Sequence of chain A:
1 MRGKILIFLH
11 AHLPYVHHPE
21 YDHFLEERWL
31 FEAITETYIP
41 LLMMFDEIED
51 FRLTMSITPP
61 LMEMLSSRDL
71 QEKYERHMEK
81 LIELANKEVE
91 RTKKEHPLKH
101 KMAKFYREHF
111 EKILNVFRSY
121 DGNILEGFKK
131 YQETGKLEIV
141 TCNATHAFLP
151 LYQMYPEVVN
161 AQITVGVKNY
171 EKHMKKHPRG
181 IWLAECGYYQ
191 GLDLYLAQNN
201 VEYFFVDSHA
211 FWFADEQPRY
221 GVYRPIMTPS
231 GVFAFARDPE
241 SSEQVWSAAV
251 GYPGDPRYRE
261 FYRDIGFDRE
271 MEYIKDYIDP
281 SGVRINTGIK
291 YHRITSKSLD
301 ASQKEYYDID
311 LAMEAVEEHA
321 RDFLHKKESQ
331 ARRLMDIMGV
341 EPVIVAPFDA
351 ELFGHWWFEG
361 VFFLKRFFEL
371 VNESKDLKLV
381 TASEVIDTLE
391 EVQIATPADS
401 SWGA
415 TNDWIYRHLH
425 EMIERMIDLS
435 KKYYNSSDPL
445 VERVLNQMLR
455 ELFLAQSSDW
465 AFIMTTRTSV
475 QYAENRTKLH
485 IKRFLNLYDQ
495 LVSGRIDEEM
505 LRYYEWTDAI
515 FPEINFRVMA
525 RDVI

Contacts between the two chains:
Residue S400 in chain B contacts residue Q244 in chain A (closest heavy-atom distance 3.3 Å).
Residue Q217 in chain B is in contact with residue R333 in chain A (closest heavy-atom distance 3.3 Å).
Residue L299 in chain B is in contact with residue Y152 in chain A (closest heavy-atom distance 3.6 Å).
Residue H209 in chain B is in contact with residue S242 in chain A (closest heavy-atom distance 4.3 Å).
Residue Y152 in chain B is in contact with residue L299 in chain A (closest heavy-atom distance 3.6 Å).
Residue F213 in chain B interacts with residue V245 in chain A (closest heavy-atom distance 3.9 Å).
Residue M154 in chain B interacts with residue K297 in chain A (closest heavy-atom distance 3.9 Å).
Residue K326 in chain B is in contact with residue F213 in chain A (closest heavy-atom distance 3.6 Å).
Residue W212 in chain B interacts with residue E240 in chain A (closest heavy-atom distance 3.6 Å).
Residue M154 in chain B interacts with residue S296 in chain A (closest heavy-atom distance 3.7 Å).
Residue D300 in chain B contacts residue H424 in chain A (closest heavy-atom distance 3.4 Å).
Residue V250 in chain B interacts with residue D399 in chain A (closest heavy-atom distance 3.7 Å).
Residue S242 in chain B interacts with residue H209 in chain A (closest heavy-atom distance 4.3 Å).
Residue H424 in chain B is in contact with residue L299 in chain A (closest heavy-atom distance 3.9 Å).
Residue Q217 in chain B is in contact with residue E240 in chain A (closest heavy-atom distance 2.9 Å).
Residue Y420 in chain B is in contact with residue L299 in chain A (closest heavy-atom distance 3.8 Å).
Residue D399 in chain B contacts residue V250 in chain A (closest heavy-atom distance 3.7 Å).
Residue H209 in chain B contacts residue V245 in chain A (closest heavy-atom distance 3.9 Å).
Residue M154 in chain B is in contact with residue S298 in chain A (closest heavy-atom distance 3.5 Å).
Residue Q244 in chain B contacts residue S400 in chain A (closest heavy-atom distance 3.3 Å).
Residue H424 in chain B contacts residue D300 in chain A (closest heavy-atom distance 3.4 Å).
Residue Q244 in chain B interacts with residue D207 in chain A (closest heavy-atom distance 2.7 Å).
Residue H209 in chain B interacts with residue Q244 in chain A (closest heavy-atom distance 3.5 Å).
Residue S298 in chain B interacts with residue M154 in chain A (closest heavy-atom distance 3.5 Å).
Residue L151 in chain B is in contact with residue L299 in chain A (closest heavy-atom distance 3.8 Å).
Residue S401 in chain B is in contact with residue Q244 in chain A (closest heavy-atom distance 2.8 Å).
Residue Y155 in chain B is in contact with residue L299 in chain A (closest heavy-atom distance 2.9 Å).
Residue W212 in chain B contacts residue P239 in chain A (closest heavy-atom distance 3.1 Å).
Residue S298 in chain B interacts with residue H424 in chain A (closest heavy-atom distance 4.0 Å).
Residue S400 in chain B interacts with residue V250 in chain A (closest heavy-atom distance 3.8 Å).
Residue V245 in chain B is in contact with residue H209 in chain A (closest heavy-atom distance 3.9 Å).
Residue S298 in chain B is in contact with residue Y155 in chain A (closest heavy-atom distance 3.1 Å).
Residue Y155 in chain B is in contact with residue S298 in chain A (closest heavy-atom distance 3.1 Å).
Residue K297 in chain B is in contact with residue M154 in chain A (closest heavy-atom distance 3.9 Å).
Residue S296 in chain B is in contact with residue M154 in chain A (closest heavy-atom distance 3.7 Å).
Residue E240 in chain B is in contact with residue W212 in chain A (closest heavy-atom distance 3.6 Å).
Residue Q153 in chain B is in contact with residue K297 in chain A (closest heavy-atom distance 3.9 Å).
Residue F213 in chain B interacts with residue Y252 in chain A (closest heavy-atom distance 3.6 Å).
Residue R333 in chain B contacts residue Q217 in chain A (closest heavy-atom distance 3.3 Å).
Residue Q244 in chain B contacts residue H209 in chain A (closest heavy-atom distance 3.5 Å).
Residue E240 in chain B interacts with residue Q217 in chain A (closest heavy-atom distance 2.9 Å).
Residue R421 in chain B interacts with residue L299 in chain A (closest heavy-atom distance 4.0 Å).
Residue Q303 in chain B contacts residue H424 in chain A (closest heavy-atom distance 3.7 Å).
Residue F213 in chain B is in contact with residue K326 in chain A (closest heavy-atom distance 3.6 Å).
Residue V250 in chain B contacts residue S400 in chain A (closest heavy-atom distance 3.8 Å).
Residue L299 in chain B interacts with residue Y420 in chain A (closest heavy-atom distance 3.8 Å).
Residue L299 in chain B contacts residue H424 in chain A (closest heavy-atom distance 3.9 Å).
Residue Q244 in chain B is in contact with residue S401 in chain A (closest heavy-atom distance 2.8 Å).
Residue L299 in chain B interacts with residue Y155 in chain A (closest heavy-atom distance 2.9 Å).
Residue P239 in chain B interacts with residue W212 in chain A (closest heavy-atom distance 3.1 Å).
Residue D300 in chain B contacts residue Y155 in chain A (closest heavy-atom distance 3.9 Å).
Residue H424 in chain B interacts with residue Q303 in chain A (closest heavy-atom distance 3.7 Å).
Residue D207 in chain B contacts residue Q244 in chain A (closest heavy-atom distance 2.7 Å).
Residue Y252 in chain B contacts residue F213 in chain A (closest heavy-atom distance 3.6 Å).
Residue L299 in chain B interacts with residue L151 in chain A (closest heavy-atom distance 3.8 Å).
Residue Y155 in chain B interacts with residue D300 in chain A (closest heavy-atom distance 3.9 Å).
Residue H424 in chain B contacts residue S298 in chain A (closest heavy-atom distance 4.0 Å).
Residue K297 in chain B interacts with residue Q153 in chain A (closest heavy-atom distance 3.9 Å).
Residue L299 in chain B interacts with residue R421 in chain A (closest heavy-atom distance 4.0 Å).
Residue V245 in chain B is in contact with residue F213 in chain A (closest heavy-atom distance 3.9 Å).

The following describes two proteins that form a bound complex.

Sequence of chain B:
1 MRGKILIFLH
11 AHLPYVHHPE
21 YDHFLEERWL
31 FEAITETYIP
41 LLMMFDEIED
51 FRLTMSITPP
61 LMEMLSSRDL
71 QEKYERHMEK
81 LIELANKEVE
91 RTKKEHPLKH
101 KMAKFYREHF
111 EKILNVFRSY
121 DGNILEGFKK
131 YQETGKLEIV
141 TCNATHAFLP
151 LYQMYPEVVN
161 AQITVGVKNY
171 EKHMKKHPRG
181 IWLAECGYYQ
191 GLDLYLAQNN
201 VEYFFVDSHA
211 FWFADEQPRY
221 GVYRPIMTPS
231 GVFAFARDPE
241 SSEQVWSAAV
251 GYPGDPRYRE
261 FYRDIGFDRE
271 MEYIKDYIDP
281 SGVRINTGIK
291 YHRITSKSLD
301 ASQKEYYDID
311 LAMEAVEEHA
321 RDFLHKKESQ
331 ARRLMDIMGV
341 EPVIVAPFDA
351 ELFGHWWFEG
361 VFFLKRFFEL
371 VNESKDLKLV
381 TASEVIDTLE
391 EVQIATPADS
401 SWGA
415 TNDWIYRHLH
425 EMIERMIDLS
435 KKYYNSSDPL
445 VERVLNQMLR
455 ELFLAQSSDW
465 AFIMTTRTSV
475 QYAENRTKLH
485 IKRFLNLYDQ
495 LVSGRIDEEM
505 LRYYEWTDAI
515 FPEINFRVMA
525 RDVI